Sequence of protein 2:
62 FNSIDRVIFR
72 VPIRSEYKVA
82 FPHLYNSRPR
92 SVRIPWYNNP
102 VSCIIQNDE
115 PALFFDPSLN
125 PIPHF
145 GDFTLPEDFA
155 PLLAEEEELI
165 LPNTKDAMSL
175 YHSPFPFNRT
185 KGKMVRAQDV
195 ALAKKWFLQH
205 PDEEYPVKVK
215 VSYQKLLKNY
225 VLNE

Sequence of protein 1:
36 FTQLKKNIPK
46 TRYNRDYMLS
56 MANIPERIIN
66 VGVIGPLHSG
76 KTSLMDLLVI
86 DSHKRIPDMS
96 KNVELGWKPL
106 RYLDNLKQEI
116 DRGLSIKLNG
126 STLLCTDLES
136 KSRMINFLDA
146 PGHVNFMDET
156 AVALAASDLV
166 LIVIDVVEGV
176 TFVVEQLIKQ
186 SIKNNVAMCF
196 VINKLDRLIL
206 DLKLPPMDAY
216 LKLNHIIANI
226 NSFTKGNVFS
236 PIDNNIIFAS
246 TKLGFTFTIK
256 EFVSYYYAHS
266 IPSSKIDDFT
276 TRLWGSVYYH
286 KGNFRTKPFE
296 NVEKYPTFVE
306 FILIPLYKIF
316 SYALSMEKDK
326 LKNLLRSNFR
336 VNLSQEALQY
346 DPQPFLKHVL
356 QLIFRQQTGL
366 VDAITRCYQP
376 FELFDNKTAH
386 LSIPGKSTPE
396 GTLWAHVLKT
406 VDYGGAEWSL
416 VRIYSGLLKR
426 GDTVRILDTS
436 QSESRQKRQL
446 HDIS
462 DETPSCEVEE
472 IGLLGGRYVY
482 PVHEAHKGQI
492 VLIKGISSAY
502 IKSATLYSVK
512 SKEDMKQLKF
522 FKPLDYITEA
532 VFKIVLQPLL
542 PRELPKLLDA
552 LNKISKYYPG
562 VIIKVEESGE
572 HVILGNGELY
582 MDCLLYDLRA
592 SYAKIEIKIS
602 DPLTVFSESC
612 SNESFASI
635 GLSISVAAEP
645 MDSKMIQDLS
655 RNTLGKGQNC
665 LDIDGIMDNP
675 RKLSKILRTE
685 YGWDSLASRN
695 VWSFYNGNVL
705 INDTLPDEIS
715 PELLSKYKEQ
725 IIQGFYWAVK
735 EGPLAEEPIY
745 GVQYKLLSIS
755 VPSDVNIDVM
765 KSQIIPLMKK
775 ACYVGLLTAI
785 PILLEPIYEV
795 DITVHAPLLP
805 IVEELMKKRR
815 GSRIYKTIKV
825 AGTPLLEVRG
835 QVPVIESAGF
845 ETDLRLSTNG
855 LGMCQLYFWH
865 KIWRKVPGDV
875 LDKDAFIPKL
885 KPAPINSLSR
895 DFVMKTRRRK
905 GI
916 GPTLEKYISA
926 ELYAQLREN

The following describes two proteins that form a bound complex.

Residue-level contacts at the interface:
Residue R849 in protein 1 contacts residue N99 in protein 2 (closest heavy-atom distance 3.2 Å).
Residue R277 in protein 1 interacts with residue F147 in protein 2 (closest heavy-atom distance 3.3 Å).
Residue L216 in protein 1 is in contact with residue H128 in protein 2 (closest heavy-atom distance 3.1 Å).
Residue K323 in protein 1 is in contact with residue G186 in protein 2 (closest heavy-atom distance 2.6 Å).
Residue L343 in protein 1 is in contact with residue G186 in protein 2 (closest heavy-atom distance 3.3 Å).
Residue K899 in protein 1 interacts with residue D66 in protein 2 (closest heavy-atom distance 3.2 Å).
Residue K899 in protein 1 is in contact with residue V68 in protein 2 (closest heavy-atom distance 3.2 Å).
Residue R849 in protein 1 is in contact with residue Y98 in protein 2 (closest heavy-atom distance 2.4 Å).
Residue G287 in protein 1 contacts residue L149 in protein 2 (closest heavy-atom distance 3.0 Å).
Residue R590 in protein 1 contacts residue H84 in protein 2 (closest heavy-atom distance 3.2 Å).
Residue K313 in protein 1 is in contact with residue L157 in protein 2 (closest heavy-atom distance 3.2 Å).
Residue S316 in protein 1 is in contact with residue T168 in protein 2 (closest heavy-atom distance 3.2 Å).
Residue D346 in protein 1 is in contact with residue T184 in protein 2 (closest heavy-atom distance 2.8 Å).
Residue R117 in protein 1 contacts residue Y98 in protein 2 (closest heavy-atom distance 3.0 Å).
Residue Q344 in protein 1 contacts residue K185 in protein 2 (closest heavy-atom distance 3.1 Å).
Residue G826 in protein 1 contacts residue N124 in protein 2 (closest heavy-atom distance 3.2 Å).
Residue K208 in protein 1 interacts with residue L117 in protein 2 (closest heavy-atom distance 3.3 Å).
Residue E579 in protein 1 is in contact with residue Y86 in protein 2 (closest heavy-atom distance 2.2 Å).
Residue Y262 in protein 1 contacts residue P155 in protein 2 (closest heavy-atom distance 3.3 Å).
Residue L329 in protein 1 is in contact with residue E159 in protein 2 (closest heavy-atom distance 3.2 Å).
Residue H799 in protein 1 is in contact with residue Y217 in protein 2 (closest heavy-atom distance 2.8 Å).
Residue M857 in protein 1 interacts with residue N99 in protein 2 (closest heavy-atom distance 3.3 Å).
Residue I598 in protein 1 is in contact with residue R89 in protein 2 (closest heavy-atom distance 2.4 Å).
Residue S316 in protein 1 contacts residue L163 in protein 2 (closest heavy-atom distance 2.8 Å).
Residue T852 in protein 1 interacts with residue L220 in protein 2 (closest heavy-atom distance 3.2 Å).
Residue E840 in protein 1 interacts with residue R71 in protein 2 (closest heavy-atom distance 2.3 Å).
Residue K208 in protein 1 is in contact with residue I106 in protein 2 (closest heavy-atom distance 2.8 Å).
Residue L205 in protein 1 is in contact with residue H176 in protein 2 (closest heavy-atom distance 3.2 Å).
Residue N333 in protein 1 interacts with residue L156 in protein 2 (closest heavy-atom distance 2.8 Å).
Residue D583 in protein 1 interacts with residue F82 in protein 2 (closest heavy-atom distance 3.0 Å).
Residue K325 in protein 1 is in contact with residue E160 in protein 2 (closest heavy-atom distance 3.2 Å).
Residue E305 in protein 1 interacts with residue P155 in protein 2 (closest heavy-atom distance 3.1 Å).
Residue D346 in protein 1 interacts with residue R183 in protein 2 (closest heavy-atom distance 2.9 Å).
Residue D206 in protein 1 interacts with residue C104 in protein 2 (closest heavy-atom distance 3.3 Å).
Residue H148 in protein 1 contacts residue Y98 in protein 2 (closest heavy-atom distance 3.0 Å).
Residue Y317 in protein 1 contacts residue E162 in protein 2 (closest heavy-atom distance 2.4 Å).
Residue I600 in protein 1 contacts residue L85 in protein 2 (closest heavy-atom distance 3.1 Å).
Residue D213 in protein 1 interacts with residue I126 in protein 2 (closest heavy-atom distance 3.3 Å).
Residue D583 in protein 1 contacts residue L85 in protein 2 (closest heavy-atom distance 3.0 Å).
Residue K270 in protein 1 interacts with residue T148 in protein 2 (closest heavy-atom distance 2.7 Å).
Residue A887 in protein 1 contacts residue R71 in protein 2 (closest heavy-atom distance 3.0 Å).
Residue D583 in protein 1 contacts residue P83 in protein 2 (closest heavy-atom distance 3.1 Å).
Residue D583 in protein 1 contacts residue H84 in protein 2 (closest heavy-atom distance 2.9 Å).
Residue D116 in protein 1 is in contact with residue W97 in protein 2 (closest heavy-atom distance 3.3 Å).
Residue E845 in protein 1 is in contact with residue Y98 in protein 2 (closest heavy-atom distance 2.8 Å).
Residue T827 in protein 1 interacts with residue N124 in protein 2 (closest heavy-atom distance 3.2 Å).
Residue Y284 in protein 1 is in contact with residue F153 in protein 2 (closest heavy-atom distance 2.4 Å).
Residue G843 in protein 1 contacts residue Y86 in protein 2 (closest heavy-atom distance 3.3 Å).
Residue D847 in protein 1 is in contact with residue Y78 in protein 2 (closest heavy-atom distance 2.5 Å).
Residue S320 in protein 1 interacts with residue N167 in protein 2 (closest heavy-atom distance 2.3 Å).
Residue D206 in protein 1 interacts with residue I106 in protein 2 (closest heavy-atom distance 2.9 Å).
Residue V824 in protein 1 contacts residue N124 in protein 2 (closest heavy-atom distance 2.5 Å).
Residue K599 in protein 1 is in contact with residue R89 in protein 2 (closest heavy-atom distance 3.1 Å).
Residue S320 in protein 1 contacts residue T168 in protein 2 (closest heavy-atom distance 3.3 Å).
Residue W102 in protein 1 contacts residue N182 in protein 2 (closest heavy-atom distance 3.0 Å).
Residue Y262 in protein 1 is in contact with residue L156 in protein 2 (closest heavy-atom distance 2.7 Å).
Residue Y317 in protein 1 is in contact with residue E160 in protein 2 (closest heavy-atom distance 3.2 Å).
Residue P347 in protein 1 is in contact with residue N182 in protein 2 (closest heavy-atom distance 3.2 Å).
Residue R202 in protein 1 is in contact with residue V102 in protein 2 (closest heavy-atom distance 3.2 Å).
Residue Y587 in protein 1 is in contact with residue H84 in protein 2 (closest heavy-atom distance 3.3 Å).